Residue-level contacts at the interface:
Residue F612 in protein 1 interacts with residue K7 in protein 2 (closest heavy-atom distance 4.5 Å).
Residue S276 in protein 1 contacts residue T2 in protein 2 (closest heavy-atom distance 4.5 Å).
Residue D272 in protein 1 interacts with residue N3 in protein 2 (closest heavy-atom distance 4.4 Å).
Residue F176 in protein 1 is in contact with residue C1 in protein 2 (closest heavy-atom distance 3.4 Å).
Residue G177 in protein 1 contacts residue T2 in protein 2 (closest heavy-atom distance 4.2 Å).
Residue G177 in protein 1 interacts with residue N3 in protein 2 (closest heavy-atom distance 3.3 Å).
Residue S275 in protein 1 is in contact with residue N3 in protein 2 (closest heavy-atom distance 3.9 Å).
Residue R174 in protein 1 interacts with residue N3 in protein 2 (closest heavy-atom distance 2.9 Å).
Residue S275 in protein 1 contacts residue T2 in protein 2 (closest heavy-atom distance 2.9 Å).
Residue F623 in protein 1 is in contact with residue C9 in protein 2 (closest heavy-atom distance 3.6 Å).
Residue I139 in protein 1 contacts residue K7 in protein 2 (closest heavy-atom distance 4.0 Å).
Residue I605 in protein 1 contacts residue C1 in protein 2 (closest heavy-atom distance 4.0 Å).
Residue A288 in protein 1 interacts with residue K7 in protein 2 (closest heavy-atom distance 3.4 Å).
Residue F568 in protein 1 interacts with residue C9 in protein 2 (closest heavy-atom distance 3.8 Å).
Residue F610 in protein 1 is in contact with residue E4 in protein 2 (closest heavy-atom distance 3.3 Å).
Residue F610 in protein 1 is in contact with residue T2 in protein 2 (closest heavy-atom distance 5.0 Å).
Residue F623 in protein 1 interacts with residue C1 in protein 2 (closest heavy-atom distance 3.6 Å).
Residue Y325 in protein 1 is in contact with residue P8 in protein 2 (closest heavy-atom distance 4.0 Å).
Residue I139 in protein 1 interacts with residue C9 in protein 2 (closest heavy-atom distance 4.1 Å).
Residue F136 in protein 1 is in contact with residue C9 in protein 2 (closest heavy-atom distance 4.2 Å).
Residue F623 in protein 1 interacts with residue G6 in protein 2 (closest heavy-atom distance 3.7 Å).
Residue T277 in protein 1 contacts residue T2 in protein 2 (closest heavy-atom distance 3.6 Å).
Residue F610 in protein 1 contacts residue D5 in protein 2 (closest heavy-atom distance 4.1 Å).
Residue F612 in protein 1 interacts with residue G6 in protein 2 (closest heavy-atom distance 3.5 Å).
Residue V607 in protein 1 is in contact with residue T2 in protein 2 (closest heavy-atom distance 3.0 Å).
Residue F623 in protein 1 contacts residue P8 in protein 2 (closest heavy-atom distance 3.6 Å).
Residue A178 in protein 1 contacts residue N3 in protein 2 (closest heavy-atom distance 4.0 Å).
Residue R174 in protein 1 is in contact with residue D5 in protein 2 (closest heavy-atom distance 3.2 Å).
Residue F568 in protein 1 contacts residue P8 in protein 2 (closest heavy-atom distance 3.1 Å).
Residue F176 in protein 1 interacts with residue N3 in protein 2 (closest heavy-atom distance 4.1 Å).
Residue R174 in protein 1 contacts residue K7 in protein 2 (closest heavy-atom distance 4.2 Å).
Residue H46 in protein 1 interacts with residue E4 in protein 2 (closest heavy-atom distance 4.5 Å).
Residue M290 in protein 1 contacts residue K7 in protein 2 (closest heavy-atom distance 3.1 Å).
Residue L668 in protein 1 contacts residue P8 in protein 2 (closest heavy-atom distance 3.5 Å).
Residue R174 in protein 1 is in contact with residue T2 in protein 2 (closest heavy-atom distance 4.5 Å).
Residue F176 in protein 1 contacts residue K7 in protein 2 (closest heavy-atom distance 3.2 Å).
Residue M141 in protein 1 is in contact with residue C1 in protein 2 (closest heavy-atom distance 4.3 Å).
Residue V607 in protein 1 is in contact with residue C1 in protein 2 (closest heavy-atom distance 3.5 Å).
Residue I605 in protein 1 is in contact with residue C9 in protein 2 (closest heavy-atom distance 4.6 Å).
Residue F176 in protein 1 is in contact with residue D5 in protein 2 (closest heavy-atom distance 3.5 Å).
Residue F610 in protein 1 contacts residue G6 in protein 2 (closest heavy-atom distance 3.9 Å).
Residue I625 in protein 1 is in contact with residue C9 in protein 2 (closest heavy-atom distance 3.6 Å).
Residue S608 in protein 1 is in contact with residue T2 in protein 2 (closest heavy-atom distance 4.7 Å).
Residue I139 in protein 1 is in contact with residue C1 in protein 2 (closest heavy-atom distance 4.8 Å).
Residue F610 in protein 1 is in contact with residue C1 in protein 2 (closest heavy-atom distance 4.4 Å).
Residue Y325 in protein 1 is in contact with residue C9 in protein 2 (closest heavy-atom distance 3.7 Å).
Residue L175 in protein 1 interacts with residue N3 in protein 2 (closest heavy-atom distance 5.0 Å).
Residue T277 in protein 1 is in contact with residue C1 in protein 2 (closest heavy-atom distance 5.0 Å).
Residue S87 in protein 1 contacts residue E4 in protein 2 (closest heavy-atom distance 3.6 Å).
Residue F623 in protein 1 contacts residue K7 in protein 2 (closest heavy-atom distance 3.6 Å).
Residue R174 in protein 1 contacts residue E4 in protein 2 (closest heavy-atom distance 4.1 Å).
Residue F136 in protein 1 interacts with residue P8 in protein 2 (closest heavy-atom distance 3.2 Å).
Residue F136 in protein 1 interacts with residue K7 in protein 2 (closest heavy-atom distance 3.8 Å).
Residue F176 in protein 1 interacts with residue T2 in protein 2 (closest heavy-atom distance 2.9 Å).

Sequence of protein 2:
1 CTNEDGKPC

These two protein chains interact to form a complex.

Sequence of protein 1:
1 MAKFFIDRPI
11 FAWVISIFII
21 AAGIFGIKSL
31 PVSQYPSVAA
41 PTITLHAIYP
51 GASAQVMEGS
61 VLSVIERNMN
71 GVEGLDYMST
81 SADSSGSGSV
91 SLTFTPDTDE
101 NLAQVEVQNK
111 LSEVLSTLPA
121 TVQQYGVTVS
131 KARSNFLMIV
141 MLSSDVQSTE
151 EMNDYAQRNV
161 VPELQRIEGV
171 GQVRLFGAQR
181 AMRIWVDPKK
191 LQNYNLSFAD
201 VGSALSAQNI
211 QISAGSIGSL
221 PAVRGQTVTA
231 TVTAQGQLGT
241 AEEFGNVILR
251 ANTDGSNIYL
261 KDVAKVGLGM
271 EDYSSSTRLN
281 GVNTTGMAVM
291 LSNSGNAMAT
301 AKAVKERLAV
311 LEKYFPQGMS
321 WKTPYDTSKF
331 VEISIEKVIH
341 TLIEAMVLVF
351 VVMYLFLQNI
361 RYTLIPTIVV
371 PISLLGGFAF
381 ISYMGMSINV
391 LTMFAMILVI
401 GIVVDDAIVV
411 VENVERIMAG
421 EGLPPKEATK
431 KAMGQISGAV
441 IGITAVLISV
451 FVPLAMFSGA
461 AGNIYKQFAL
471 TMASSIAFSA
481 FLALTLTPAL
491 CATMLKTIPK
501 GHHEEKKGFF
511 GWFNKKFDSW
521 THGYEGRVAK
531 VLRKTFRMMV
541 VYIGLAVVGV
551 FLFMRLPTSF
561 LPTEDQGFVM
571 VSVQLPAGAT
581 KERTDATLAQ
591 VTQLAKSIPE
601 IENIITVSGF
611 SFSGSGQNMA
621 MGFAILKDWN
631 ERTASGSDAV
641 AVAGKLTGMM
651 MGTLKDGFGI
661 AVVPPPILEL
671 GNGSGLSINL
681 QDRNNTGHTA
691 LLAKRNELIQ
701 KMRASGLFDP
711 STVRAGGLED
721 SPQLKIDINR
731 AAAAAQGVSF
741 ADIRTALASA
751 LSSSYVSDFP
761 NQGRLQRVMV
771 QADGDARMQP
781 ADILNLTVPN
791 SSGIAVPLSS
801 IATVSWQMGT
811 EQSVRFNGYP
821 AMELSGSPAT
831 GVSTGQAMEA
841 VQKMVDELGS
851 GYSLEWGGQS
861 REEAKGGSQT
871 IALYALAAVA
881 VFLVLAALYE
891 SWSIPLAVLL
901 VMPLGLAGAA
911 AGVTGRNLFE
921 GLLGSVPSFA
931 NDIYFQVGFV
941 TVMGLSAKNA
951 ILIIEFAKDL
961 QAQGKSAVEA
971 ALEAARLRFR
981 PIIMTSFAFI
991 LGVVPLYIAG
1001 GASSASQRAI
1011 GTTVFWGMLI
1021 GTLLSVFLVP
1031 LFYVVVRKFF